These two protein chains interact to form a complex.

Contacts between the two chains:
Residue M145 in chain A is in contact with residue K8 in chain B (closest heavy-atom distance 4.0 Å).
Residue L112 in chain A is in contact with residue A10 in chain B (closest heavy-atom distance 3.7 Å).
Residue L18 in chain A interacts with residue A10 in chain B (closest heavy-atom distance 3.4 Å).
Residue M124 in chain A interacts with residue K6 in chain B (closest heavy-atom distance 3.8 Å).
Residue F12 in chain A interacts with residue L12 in chain B (closest heavy-atom distance 3.8 Å).
Residue E7 in chain A is in contact with residue K8 in chain B (closest heavy-atom distance 2.7 Å).
Residue M144 in chain A interacts with residue K8 in chain B (closest heavy-atom distance 3.2 Å).
Residue M144 in chain A contacts residue L7 in chain B (closest heavy-atom distance 3.9 Å).
Residue E84 in chain A interacts with residue M15 in chain B (closest heavy-atom distance 3.4 Å).
Residue M109 in chain A interacts with residue K6 in chain B (closest heavy-atom distance 3.7 Å).
Residue E11 in chain A contacts residue K8 in chain B (closest heavy-atom distance 3.1 Å).
Residue L39 in chain A is in contact with residue A17 in chain B (closest heavy-atom distance 3.8 Å).
Residue Q143 in chain A interacts with residue R4 in chain B (closest heavy-atom distance 4.1 Å).
Residue E114 in chain A interacts with residue K6 in chain B (closest heavy-atom distance 3.0 Å).
Residue E127 in chain A is in contact with residue A3 in chain B (closest heavy-atom distance 4.0 Å).
Residue E11 in chain A interacts with residue L12 in chain B (closest heavy-atom distance 4.0 Å).
Residue M72 in chain A contacts residue L16 in chain B (closest heavy-atom distance 3.9 Å).
Residue E87 in chain A contacts residue T18 in chain B (closest heavy-atom distance 3.3 Å).
Residue A15 in chain A contacts residue L12 in chain B (closest heavy-atom distance 4.1 Å).
Residue E87 in chain A is in contact with residue R19 in chain B (closest heavy-atom distance 3.2 Å).
Residue E123 in chain A contacts residue F1 in chain B (closest heavy-atom distance 3.4 Å).
Residue A10 in chain A contacts residue R5 in chain B (closest heavy-atom distance 3.9 Å).
Residue E123 in chain A contacts residue A3 in chain B (closest heavy-atom distance 3.5 Å).
Residue L112 in chain A interacts with residue T13 in chain B (closest heavy-atom distance 3.8 Å).
Residue Q41 in chain A contacts residue T18 in chain B (closest heavy-atom distance 3.3 Å).
Residue M124 in chain A is in contact with residue F1 in chain B (closest heavy-atom distance 3.8 Å).
Residue F19 in chain A is in contact with residue T13 in chain B (closest heavy-atom distance 3.6 Å).
Residue M124 in chain A contacts residue A3 in chain B (closest heavy-atom distance 3.7 Å).
Residue M145 in chain A is in contact with residue I11 in chain B (closest heavy-atom distance 3.8 Å).
Residue E14 in chain A is in contact with residue R5 in chain B (closest heavy-atom distance 2.8 Å).
Residue A15 in chain A is in contact with residue G9 in chain B (closest heavy-atom distance 3.5 Å).
Residue M144 in chain A interacts with residue R4 in chain B (closest heavy-atom distance 3.7 Å).
Residue M144 in chain A contacts residue I11 in chain B (closest heavy-atom distance 4.1 Å).
Residue V91 in chain A interacts with residue T18 in chain B (closest heavy-atom distance 4.0 Å).
Residue M36 in chain A contacts residue A17 in chain B (closest heavy-atom distance 3.6 Å).
Residue M109 in chain A interacts with residue A10 in chain B (closest heavy-atom distance 3.6 Å).
Residue L18 in chain A is in contact with residue G9 in chain B (closest heavy-atom distance 3.6 Å).
Residue A88 in chain A interacts with residue M15 in chain B (closest heavy-atom distance 3.8 Å).
Residue L18 in chain A contacts residue T13 in chain B (closest heavy-atom distance 3.7 Å).
Residue M145 in chain A is in contact with residue L12 in chain B (closest heavy-atom distance 3.4 Å).
Residue F141 in chain A contacts residue I11 in chain B (closest heavy-atom distance 3.4 Å).
Residue L105 in chain A contacts residue L7 in chain B (closest heavy-atom distance 4.1 Å).
Residue A147 in chain A is in contact with residue K8 in chain B (closest heavy-atom distance 3.9 Å).
Residue E11 in chain A is in contact with residue G9 in chain B (closest heavy-atom distance 3.8 Å).
Residue A15 in chain A contacts residue T13 in chain B (closest heavy-atom distance 3.3 Å).
Residue E14 in chain A is in contact with residue K6 in chain B (closest heavy-atom distance 2.7 Å).
Residue L39 in chain A interacts with residue T14 in chain B (closest heavy-atom distance 4.1 Å).
Residue M124 in chain A is in contact with residue L7 in chain B (closest heavy-atom distance 3.7 Å).
Residue E120 in chain A interacts with residue F1 in chain B (closest heavy-atom distance 3.4 Å).
Residue F19 in chain A contacts residue L16 in chain B (closest heavy-atom distance 4.0 Å).
Residue F68 in chain A contacts residue L16 in chain B (closest heavy-atom distance 3.7 Å).
Residue F92 in chain A contacts residue T14 in chain B (closest heavy-atom distance 3.6 Å).
Residue A128 in chain A contacts residue L7 in chain B (closest heavy-atom distance 3.6 Å).
Residue V91 in chain A interacts with residue T14 in chain B (closest heavy-atom distance 3.8 Å).
Residue A88 in chain A interacts with residue T14 in chain B (closest heavy-atom distance 3.8 Å).
Residue E14 in chain A contacts residue G9 in chain B (closest heavy-atom distance 3.9 Å).
Residue E84 in chain A contacts residue R19 in chain B (closest heavy-atom distance 2.5 Å).
Residue Q41 in chain A is in contact with residue A17 in chain B (closest heavy-atom distance 3.3 Å).
Residue E127 in chain A contacts residue R4 in chain B (closest heavy-atom distance 2.9 Å).
Residue A147 in chain A interacts with residue R4 in chain B (closest heavy-atom distance 3.0 Å).

Sequence of chain A:
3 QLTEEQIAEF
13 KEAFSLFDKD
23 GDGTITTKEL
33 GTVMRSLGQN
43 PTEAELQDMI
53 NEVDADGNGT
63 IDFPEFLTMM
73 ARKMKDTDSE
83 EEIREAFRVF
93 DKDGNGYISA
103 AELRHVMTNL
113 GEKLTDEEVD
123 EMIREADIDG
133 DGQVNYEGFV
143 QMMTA

Sequence of chain B:
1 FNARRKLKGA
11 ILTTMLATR